Interface contacts:
Residue A150 in protein 1 contacts residue F8 in protein 2 (closest heavy-atom distance 3.5 Å).
Residue T73 in protein 1 is in contact with residue L9 in protein 2 (closest heavy-atom distance 4.3 Å).
Residue Q70 in protein 1 contacts residue G6 in protein 2 (closest heavy-atom distance 3.3 Å).
Residue Y84 in protein 1 interacts with residue K10 in protein 2 (closest heavy-atom distance 2.8 Å).
Residue Q156 in protein 1 interacts with residue L3 in protein 2 (closest heavy-atom distance 3.6 Å).
Residue D77 in protein 1 interacts with residue T7 in protein 2 (closest heavy-atom distance 4.7 Å).
Residue E63 in protein 1 contacts residue V2 in protein 2 (closest heavy-atom distance 3.0 Å).
Residue Y159 in protein 1 interacts with residue R1 in protein 2 (closest heavy-atom distance 2.6 Å).
Residue A69 in protein 1 is in contact with residue N5 in protein 2 (closest heavy-atom distance 4.5 Å).
Residue W147 in protein 1 contacts residue K10 in protein 2 (closest heavy-atom distance 3.8 Å).
Residue T73 in protein 1 contacts residue F8 in protein 2 (closest heavy-atom distance 4.3 Å).
Residue W147 in protein 1 is in contact with residue L9 in protein 2 (closest heavy-atom distance 2.9 Å).
Residue Y7 in protein 1 contacts residue R1 in protein 2 (closest heavy-atom distance 3.0 Å).
Residue N66 in protein 1 contacts residue R1 in protein 2 (closest heavy-atom distance 4.7 Å).
Residue Y99 in protein 1 interacts with residue L3 in protein 2 (closest heavy-atom distance 3.1 Å).
Residue I124 in protein 1 contacts residue K10 in protein 2 (closest heavy-atom distance 4.6 Å).
Residue N66 in protein 1 interacts with residue L3 in protein 2 (closest heavy-atom distance 3.7 Å).
Residue Y123 in protein 1 is in contact with residue K10 in protein 2 (closest heavy-atom distance 3.8 Å).
Residue K146 in protein 1 is in contact with residue L9 in protein 2 (closest heavy-atom distance 4.2 Å).
Residue V67 in protein 1 is in contact with residue V2 in protein 2 (closest heavy-atom distance 4.3 Å).
Residue Y99 in protein 1 interacts with residue V2 in protein 2 (closest heavy-atom distance 3.6 Å).
Residue D74 in protein 1 is in contact with residue T7 in protein 2 (closest heavy-atom distance 4.8 Å).
Residue Y159 in protein 1 interacts with residue L3 in protein 2 (closest heavy-atom distance 3.5 Å).
Residue L81 in protein 1 is in contact with residue K10 in protein 2 (closest heavy-atom distance 3.7 Å).
Residue H151 in protein 1 is in contact with residue F8 in protein 2 (closest heavy-atom distance 4.5 Å).
Residue W147 in protein 1 interacts with residue F8 in protein 2 (closest heavy-atom distance 3.2 Å).
Residue D77 in protein 1 interacts with residue K10 in protein 2 (closest heavy-atom distance 2.8 Å).
Residue I95 in protein 1 contacts residue K10 in protein 2 (closest heavy-atom distance 4.4 Å).
Residue R163 in protein 1 is in contact with residue V2 in protein 2 (closest heavy-atom distance 2.8 Å).
Residue I97 in protein 1 contacts residue K10 in protein 2 (closest heavy-atom distance 4.1 Å).
Residue Y159 in protein 1 is in contact with residue V2 in protein 2 (closest heavy-atom distance 3.9 Å).
Residue D77 in protein 1 contacts residue F8 in protein 2 (closest heavy-atom distance 4.2 Å).
Residue R163 in protein 1 interacts with residue V4 in protein 2 (closest heavy-atom distance 3.5 Å).
Residue R163 in protein 1 contacts residue R1 in protein 2 (closest heavy-atom distance 3.4 Å).
Residue T143 in protein 1 is in contact with residue K10 in protein 2 (closest heavy-atom distance 2.7 Å).
Residue R114 in protein 1 interacts with residue T7 in protein 2 (closest heavy-atom distance 3.5 Å).
Residue A152 in protein 1 interacts with residue F8 in protein 2 (closest heavy-atom distance 3.6 Å).
Residue V76 in protein 1 is in contact with residue L9 in protein 2 (closest heavy-atom distance 3.8 Å).
Residue Q155 in protein 1 contacts residue F8 in protein 2 (closest heavy-atom distance 3.9 Å).
Residue N66 in protein 1 contacts residue V2 in protein 2 (closest heavy-atom distance 3.7 Å).
Residue M45 in protein 1 is in contact with residue V2 in protein 2 (closest heavy-atom distance 3.9 Å).
Residue R114 in protein 1 contacts residue K10 in protein 2 (closest heavy-atom distance 4.6 Å).
Residue T80 in protein 1 is in contact with residue K10 in protein 2 (closest heavy-atom distance 3.4 Å).
Residue N66 in protein 1 interacts with residue V4 in protein 2 (closest heavy-atom distance 3.1 Å).
Residue Q155 in protein 1 contacts residue L3 in protein 2 (closest heavy-atom distance 4.7 Å).
Residue Q70 in protein 1 contacts residue T7 in protein 2 (closest heavy-atom distance 2.8 Å).
Residue Y7 in protein 1 is in contact with residue V2 in protein 2 (closest heavy-atom distance 3.5 Å).
Residue K146 in protein 1 contacts residue K10 in protein 2 (closest heavy-atom distance 2.8 Å).
Residue R163 in protein 1 interacts with residue L3 in protein 2 (closest heavy-atom distance 4.1 Å).
Residue T73 in protein 1 is in contact with residue T7 in protein 2 (closest heavy-atom distance 3.6 Å).
Residue Y9 in protein 1 is in contact with residue V2 in protein 2 (closest heavy-atom distance 3.2 Å).
Residue Y59 in protein 1 interacts with residue R1 in protein 2 (closest heavy-atom distance 3.6 Å).
Residue D77 in protein 1 interacts with residue L9 in protein 2 (closest heavy-atom distance 3.6 Å).
Residue M5 in protein 1 interacts with residue R1 in protein 2 (closest heavy-atom distance 3.6 Å).
Residue I97 in protein 1 is in contact with residue T7 in protein 2 (closest heavy-atom distance 4.0 Å).
Residue D116 in protein 1 contacts residue K10 in protein 2 (closest heavy-atom distance 2.8 Å).
Residue Y171 in protein 1 contacts residue R1 in protein 2 (closest heavy-atom distance 2.8 Å).
Residue W167 in protein 1 contacts residue R1 in protein 2 (closest heavy-atom distance 3.2 Å).
Residue Q62 in protein 1 is in contact with residue R1 in protein 2 (closest heavy-atom distance 2.8 Å).
Residue E63 in protein 1 contacts residue R1 in protein 2 (closest heavy-atom distance 2.8 Å).

Sequence of protein 2:
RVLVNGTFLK

This data describes a binding interaction between two proteins.

Sequence of protein 1:
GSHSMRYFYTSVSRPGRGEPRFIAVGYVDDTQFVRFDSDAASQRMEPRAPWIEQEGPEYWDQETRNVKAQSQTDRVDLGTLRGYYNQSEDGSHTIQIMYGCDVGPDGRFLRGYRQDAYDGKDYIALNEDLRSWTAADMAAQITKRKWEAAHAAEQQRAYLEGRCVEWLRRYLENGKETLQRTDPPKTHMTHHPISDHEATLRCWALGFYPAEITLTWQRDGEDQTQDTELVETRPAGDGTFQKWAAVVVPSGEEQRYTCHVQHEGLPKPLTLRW